Interface contacts:
Residue R215 in protein 1 interacts with residue E279 in protein 2 (closest heavy-atom distance 3.0 Å).
Residue E201 in protein 1 interacts with residue L282 in protein 2 (closest heavy-atom distance 4.8 Å).
Residue E328 in protein 1 interacts with residue E279 in protein 2 (closest heavy-atom distance 3.8 Å).
Residue Q185 in protein 1 interacts with residue K332 in protein 2 (closest heavy-atom distance 4.3 Å).
Residue N213 in protein 1 is in contact with residue L282 in protein 2 (closest heavy-atom distance 3.2 Å).
Residue L326 in protein 1 contacts residue R283 in protein 2 (closest heavy-atom distance 2.3 Å).
Residue Q185 in protein 1 interacts with residue R331 in protein 2 (closest heavy-atom distance 3.1 Å).
Residue L189 in protein 1 is in contact with residue R298 in protein 2 (closest heavy-atom distance 4.3 Å).
Residue I192 in protein 1 interacts with residue V297 in protein 2 (closest heavy-atom distance 4.7 Å).
Residue R322 in protein 1 interacts with residue F294 in protein 2 (closest heavy-atom distance 3.8 Å).
Residue N199 in protein 1 interacts with residue I285 in protein 2 (closest heavy-atom distance 4.9 Å).
Residue V148 in protein 1 contacts residue V290 in protein 2 (closest heavy-atom distance 4.6 Å).
Residue Q185 in protein 1 interacts with residue Q301 in protein 2 (closest heavy-atom distance 3.5 Å).
Residue N150 in protein 1 interacts with residue I285 in protein 2 (closest heavy-atom distance 3.3 Å).
Residue L189 in protein 1 interacts with residue F294 in protein 2 (closest heavy-atom distance 3.4 Å).
Residue R215 in protein 1 interacts with residue L282 in protein 2 (closest heavy-atom distance 3.2 Å).
Residue V195 in protein 1 interacts with residue V290 in protein 2 (closest heavy-atom distance 3.7 Å).
Residue L147 in protein 1 contacts residue L293 in protein 2 (closest heavy-atom distance 4.9 Å).
Residue V324 in protein 1 is in contact with residue V290 in protein 2 (closest heavy-atom distance 3.9 Å).
Residue L326 in protein 1 interacts with residue Q287 in protein 2 (closest heavy-atom distance 4.5 Å).
Residue Y217 in protein 1 contacts residue R283 in protein 2 (closest heavy-atom distance 3.4 Å).
Residue L197 in protein 1 contacts residue L282 in protein 2 (closest heavy-atom distance 4.2 Å).
Residue T186 in protein 1 contacts residue Q301 in protein 2 (closest heavy-atom distance 3.5 Å).
Residue P184 in protein 1 contacts residue V297 in protein 2 (closest heavy-atom distance 3.3 Å).
Residue I219 in protein 1 interacts with residue V290 in protein 2 (closest heavy-atom distance 4.2 Å).
Residue V327 in protein 1 contacts residue R283 in protein 2 (closest heavy-atom distance 4.4 Å).
Residue V148 in protein 1 is in contact with residue L293 in protein 2 (closest heavy-atom distance 3.5 Å).
Residue R332 in protein 1 interacts with residue E279 in protein 2 (closest heavy-atom distance 3.1 Å).
Residue V324 in protein 1 is in contact with residue F294 in protein 2 (closest heavy-atom distance 3.6 Å).
Residue T187 in protein 1 interacts with residue V297 in protein 2 (closest heavy-atom distance 4.3 Å).
Residue L197 in protein 1 contacts residue A286 in protein 2 (closest heavy-atom distance 3.5 Å).
Residue K120 in protein 1 interacts with residue I275 in protein 2 (closest heavy-atom distance 4.5 Å).
Residue T187 in protein 1 contacts residue Q301 in protein 2 (closest heavy-atom distance 3.0 Å).
Residue E320 in protein 1 contacts residue R298 in protein 2 (closest heavy-atom distance 4.6 Å).
Residue P184 in protein 1 contacts residue L335 in protein 2 (closest heavy-atom distance 3.7 Å).
Residue R215 in protein 1 contacts residue R283 in protein 2 (closest heavy-atom distance 4.7 Å).
Residue V148 in protein 1 contacts residue G289 in protein 2 (closest heavy-atom distance 4.9 Å).
Residue Q185 in protein 1 contacts residue L335 in protein 2 (closest heavy-atom distance 3.4 Å).
Residue L326 in protein 1 is in contact with residue V290 in protein 2 (closest heavy-atom distance 3.8 Å).
Residue N183 in protein 1 is in contact with residue Q301 in protein 2 (closest heavy-atom distance 5.0 Å).
Residue P184 in protein 1 is in contact with residue Q301 in protein 2 (closest heavy-atom distance 2.6 Å).
Residue V324 in protein 1 is in contact with residue Q287 in protein 2 (closest heavy-atom distance 3.6 Å).
Residue K325 in protein 1 contacts residue R283 in protein 2 (closest heavy-atom distance 4.2 Å).
Residue Y217 in protein 1 is in contact with residue A286 in protein 2 (closest heavy-atom distance 4.6 Å).
Residue R322 in protein 1 contacts residue R298 in protein 2 (closest heavy-atom distance 4.5 Å).
Residue V324 in protein 1 interacts with residue V291 in protein 2 (closest heavy-atom distance 4.0 Å).
Residue N199 in protein 1 interacts with residue L282 in protein 2 (closest heavy-atom distance 4.7 Å).

The following describes two proteins that form a bound complex.

Sequence of protein 1:
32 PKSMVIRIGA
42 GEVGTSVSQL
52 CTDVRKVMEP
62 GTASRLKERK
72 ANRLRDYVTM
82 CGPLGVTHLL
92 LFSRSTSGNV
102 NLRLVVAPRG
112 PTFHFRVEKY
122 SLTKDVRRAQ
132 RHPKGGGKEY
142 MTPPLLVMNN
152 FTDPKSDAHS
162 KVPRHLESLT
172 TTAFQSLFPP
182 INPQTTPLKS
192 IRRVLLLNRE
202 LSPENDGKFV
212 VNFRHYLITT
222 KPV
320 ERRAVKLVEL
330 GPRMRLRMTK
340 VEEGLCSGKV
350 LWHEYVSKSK

Sequence of protein 2:
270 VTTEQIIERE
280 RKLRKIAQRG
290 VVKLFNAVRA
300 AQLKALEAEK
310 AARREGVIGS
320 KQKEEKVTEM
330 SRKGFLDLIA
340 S